Sequence of chain A:
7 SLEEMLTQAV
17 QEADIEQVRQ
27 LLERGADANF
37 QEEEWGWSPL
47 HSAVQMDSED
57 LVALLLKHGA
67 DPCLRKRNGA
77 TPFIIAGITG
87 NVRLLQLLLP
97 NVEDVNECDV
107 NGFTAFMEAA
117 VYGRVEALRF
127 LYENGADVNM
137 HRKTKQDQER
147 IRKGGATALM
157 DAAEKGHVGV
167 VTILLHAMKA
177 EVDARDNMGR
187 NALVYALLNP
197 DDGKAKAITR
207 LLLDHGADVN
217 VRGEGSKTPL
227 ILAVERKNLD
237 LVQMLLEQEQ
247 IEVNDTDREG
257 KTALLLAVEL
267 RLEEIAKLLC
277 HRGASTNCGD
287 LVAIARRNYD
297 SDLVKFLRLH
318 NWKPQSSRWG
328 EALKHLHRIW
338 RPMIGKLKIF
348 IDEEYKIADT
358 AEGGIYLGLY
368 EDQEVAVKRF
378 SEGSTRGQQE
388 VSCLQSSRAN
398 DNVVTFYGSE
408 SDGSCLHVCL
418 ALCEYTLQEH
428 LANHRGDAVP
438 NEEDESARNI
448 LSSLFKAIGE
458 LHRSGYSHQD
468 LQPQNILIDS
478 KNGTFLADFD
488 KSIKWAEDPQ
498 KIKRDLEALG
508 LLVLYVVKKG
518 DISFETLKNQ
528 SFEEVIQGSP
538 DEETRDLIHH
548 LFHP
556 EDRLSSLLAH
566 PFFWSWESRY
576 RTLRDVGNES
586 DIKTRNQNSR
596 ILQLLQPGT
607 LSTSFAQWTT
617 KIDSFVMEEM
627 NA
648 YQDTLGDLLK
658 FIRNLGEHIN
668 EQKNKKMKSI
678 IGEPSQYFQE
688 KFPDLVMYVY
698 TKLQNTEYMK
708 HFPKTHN

Sequence of chain B:
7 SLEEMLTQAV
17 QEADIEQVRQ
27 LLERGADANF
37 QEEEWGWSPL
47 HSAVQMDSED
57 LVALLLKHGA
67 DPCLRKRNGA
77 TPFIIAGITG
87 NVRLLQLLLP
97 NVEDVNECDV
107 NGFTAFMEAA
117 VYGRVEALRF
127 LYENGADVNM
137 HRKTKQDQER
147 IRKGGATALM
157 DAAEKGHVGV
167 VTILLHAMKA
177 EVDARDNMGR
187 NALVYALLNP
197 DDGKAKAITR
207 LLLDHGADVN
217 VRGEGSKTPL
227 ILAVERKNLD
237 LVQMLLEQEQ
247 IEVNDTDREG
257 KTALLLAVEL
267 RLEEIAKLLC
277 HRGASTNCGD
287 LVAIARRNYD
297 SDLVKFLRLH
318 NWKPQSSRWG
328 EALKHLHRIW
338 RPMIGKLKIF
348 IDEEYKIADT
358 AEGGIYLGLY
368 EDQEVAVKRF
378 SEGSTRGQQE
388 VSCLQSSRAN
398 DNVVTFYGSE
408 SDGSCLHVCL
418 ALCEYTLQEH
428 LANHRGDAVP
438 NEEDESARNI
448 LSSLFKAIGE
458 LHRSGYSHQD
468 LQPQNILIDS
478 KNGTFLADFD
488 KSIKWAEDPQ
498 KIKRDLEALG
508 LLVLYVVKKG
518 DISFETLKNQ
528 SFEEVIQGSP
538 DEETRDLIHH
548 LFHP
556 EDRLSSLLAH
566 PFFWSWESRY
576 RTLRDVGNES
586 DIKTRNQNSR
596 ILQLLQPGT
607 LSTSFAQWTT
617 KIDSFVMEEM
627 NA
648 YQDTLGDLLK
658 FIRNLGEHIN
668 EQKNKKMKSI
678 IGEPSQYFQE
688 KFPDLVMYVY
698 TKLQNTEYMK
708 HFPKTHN

This data describes a binding interaction between two proteins.

Contacts between the two chains:
Residue S585 in chain A is in contact with residue N667 in chain B (closest heavy-atom distance 3.0 Å).
Residue E220 in chain A contacts residue G410 in chain B (closest heavy-atom distance 3.0 Å).
Residue R254 in chain A is in contact with residue E379 in chain B (closest heavy-atom distance 2.7 Å).
Residue K353 in chain A is in contact with residue D143 in chain B (closest heavy-atom distance 2.6 Å).
Residue D409 in chain A contacts residue K149 in chain B (closest heavy-atom distance 3.0 Å).
Residue D53 in chain A contacts residue S297 in chain B (closest heavy-atom distance 3.3 Å).
Residue I348 in chain A interacts with residue K141 in chain B (closest heavy-atom distance 3.3 Å).
Residue S411 in chain A interacts with residue M184 in chain B (closest heavy-atom distance 3.3 Å).
Residue R146 in chain A interacts with residue T357 in chain B (closest heavy-atom distance 3.2 Å).
Residue D143 in chain A contacts residue E359 in chain B (closest heavy-atom distance 3.3 Å).
Residue H332 in chain A is in contact with residue E40 in chain B (closest heavy-atom distance 3.2 Å).
Residue D398 in chain A contacts residue D398 in chain B (closest heavy-atom distance 3.3 Å).
Residue N667 in chain A contacts residue S585 in chain B (closest heavy-atom distance 3.2 Å).
Residue R304 in chain A contacts residue Q17 in chain B (closest heavy-atom distance 3.3 Å).
Residue R186 in chain A contacts residue S411 in chain B (closest heavy-atom distance 3.0 Å).
Residue M184 in chain A interacts with residue S411 in chain B (closest heavy-atom distance 3.4 Å).
Residue Y363 in chain A contacts residue D143 in chain B (closest heavy-atom distance 2.6 Å).
Residue D143 in chain A is in contact with residue Y363 in chain B (closest heavy-atom distance 2.6 Å).
Residue Q17 in chain A interacts with residue R292 in chain B (closest heavy-atom distance 3.2 Å).
Residue R376 in chain A interacts with residue Q144 in chain B (closest heavy-atom distance 2.9 Å).
Residue Q144 in chain A interacts with residue I348 in chain B (closest heavy-atom distance 3.4 Å).
Residue Q144 in chain A is in contact with residue R376 in chain B (closest heavy-atom distance 2.8 Å).
Residue R292 in chain A is in contact with residue Q17 in chain B (closest heavy-atom distance 3.3 Å).
Residue E368 in chain A contacts residue R395 in chain B (closest heavy-atom distance 2.7 Å).
Residue D409 in chain A interacts with residue E220 in chain B (closest heavy-atom distance 3.4 Å).
Residue S297 in chain A interacts with residue D53 in chain B (closest heavy-atom distance 3.3 Å).
Residue K141 in chain A is in contact with residue I348 in chain B (closest heavy-atom distance 3.3 Å).
Residue E220 in chain A contacts residue E379 in chain B (closest heavy-atom distance 3.4 Å).
Residue R576 in chain A interacts with residue R576 in chain B (closest heavy-atom distance 3.1 Å).
Residue Q370 in chain A interacts with residue Q392 in chain B (closest heavy-atom distance 3.3 Å).
Residue R73 in chain A contacts residue D349 in chain B (closest heavy-atom distance 3.1 Å).
Residue N583 in chain A contacts residue E664 in chain B (closest heavy-atom distance 2.6 Å).
Residue R395 in chain A contacts residue E368 in chain B (closest heavy-atom distance 2.6 Å).
Residue E359 in chain A is in contact with residue R146 in chain B (closest heavy-atom distance 2.9 Å).
Residue E40 in chain A interacts with residue H332 in chain B (closest heavy-atom distance 3.0 Å).
Residue I147 in chain A is in contact with residue R376 in chain B (closest heavy-atom distance 3.2 Å).
Residue R376 in chain A contacts residue I147 in chain B (closest heavy-atom distance 3.1 Å).
Residue R335 in chain A contacts residue E40 in chain B (closest heavy-atom distance 3.3 Å).
Residue E664 in chain A is in contact with residue R660 in chain B (closest heavy-atom distance 2.8 Å).
Residue D349 in chain A is in contact with residue R73 in chain B (closest heavy-atom distance 3.2 Å).
Residue R73 in chain A is in contact with residue E351 in chain B (closest heavy-atom distance 3.0 Å).
Residue Q51 in chain A is in contact with residue R292 in chain B (closest heavy-atom distance 3.1 Å).
Residue R146 in chain A contacts residue E359 in chain B (closest heavy-atom distance 3.0 Å).
Residue E220 in chain A contacts residue D409 in chain B (closest heavy-atom distance 3.0 Å).
Residue R292 in chain A interacts with residue Q51 in chain B (closest heavy-atom distance 3.1 Å).
Residue T357 in chain A contacts residue R146 in chain B (closest heavy-atom distance 3.3 Å).
Residue K149 in chain A interacts with residue D409 in chain B (closest heavy-atom distance 3.0 Å).
Residue E664 in chain A contacts residue N583 in chain B (closest heavy-atom distance 2.8 Å).
Residue Q392 in chain A is in contact with residue Q370 in chain B (closest heavy-atom distance 3.3 Å).
Residue E379 in chain A interacts with residue R254 in chain B (closest heavy-atom distance 2.4 Å).
Residue E668 in chain A is in contact with residue K588 in chain B (closest heavy-atom distance 3.0 Å).
Residue D143 in chain A interacts with residue K353 in chain B (closest heavy-atom distance 2.4 Å).
Residue E664 in chain A is in contact with residue E664 in chain B (closest heavy-atom distance 3.1 Å).
Residue K588 in chain A contacts residue E668 in chain B (closest heavy-atom distance 2.9 Å).
Residue R660 in chain A is in contact with residue E664 in chain B (closest heavy-atom distance 2.9 Å).
Residue R460 in chain A contacts residue Q322 in chain B (closest heavy-atom distance 3.3 Å).
Residue E40 in chain A interacts with residue R335 in chain B (closest heavy-atom distance 3.2 Å).
Residue S411 in chain A is in contact with residue R186 in chain B (closest heavy-atom distance 2.9 Å).
Residue E351 in chain A contacts residue R73 in chain B (closest heavy-atom distance 3.2 Å).
Residue Q17 in chain A contacts residue R304 in chain B (closest heavy-atom distance 3.2 Å).